Sequence of chain A:
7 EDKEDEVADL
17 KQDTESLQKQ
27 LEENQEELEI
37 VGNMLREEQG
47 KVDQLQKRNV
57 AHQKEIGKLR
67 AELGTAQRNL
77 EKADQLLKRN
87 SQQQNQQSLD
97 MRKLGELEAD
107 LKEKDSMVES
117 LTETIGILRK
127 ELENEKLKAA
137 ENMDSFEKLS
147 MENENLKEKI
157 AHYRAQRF

Interface contacts:
Residue L23 in chain A contacts residue T20 in chain B (closest heavy-atom distance 3.4 Å).
Residue Q93 in chain A interacts with residue Q92 in chain B (closest heavy-atom distance 2.9 Å).
Residue L145 in chain A contacts residue L145 in chain B (closest heavy-atom distance 3.3 Å).
Residue D96 in chain A interacts with residue D96 in chain B (closest heavy-atom distance 3.4 Å).
Residue Q24 in chain A is in contact with residue L23 in chain B (closest heavy-atom distance 3.0 Å).
Residue K132 in chain A interacts with residue E131 in chain B (closest heavy-atom distance 3.2 Å).
Residue L34 in chain A contacts residue L34 in chain B (closest heavy-atom distance 3.1 Å).
Residue V48 in chain A contacts residue E44 in chain B (closest heavy-atom distance 3.1 Å).
Residue N55 in chain A interacts with residue N55 in chain B (closest heavy-atom distance 3.1 Å).
Residue T20 in chain A contacts residue T20 in chain B (closest heavy-atom distance 3.0 Å).
Residue L27 in chain A interacts with residue L27 in chain B (closest heavy-atom distance 3.2 Å).
Residue L117 in chain A is in contact with residue T118 in chain B (closest heavy-atom distance 3.4 Å).
Residue N149 in chain A interacts with residue N149 in chain B (closest heavy-atom distance 3.1 Å).
Residue I62 in chain A contacts residue I62 in chain B (closest heavy-atom distance 3.0 Å).
Residue L103 in chain A interacts with residue L107 in chain B (closest heavy-atom distance 3.2 Å).
Residue Q52 in chain A contacts residue L51 in chain B (closest heavy-atom distance 3.1 Å).
Residue L100 in chain A contacts residue L100 in chain B (closest heavy-atom distance 3.4 Å).
Residue N86 in chain A interacts with residue N86 in chain B (closest heavy-atom distance 2.5 Å).
Residue L41 in chain A contacts residue M40 in chain B (closest heavy-atom distance 3.4 Å).
Residue D111 in chain A contacts residue K110 in chain B (closest heavy-atom distance 3.1 Å).
Residue K153 in chain A contacts residue E148 in chain B (closest heavy-atom distance 3.0 Å).
Residue N75 in chain A interacts with residue L76 in chain B (closest heavy-atom distance 3.1 Å).
Residue I121 in chain A is in contact with residue I121 in chain B (closest heavy-atom distance 3.2 Å).
Residue E44 in chain A interacts with residue V48 in chain B (closest heavy-atom distance 3.1 Å).
Residue K155 in chain A contacts residue R160 in chain B (closest heavy-atom distance 2.7 Å).
Residue Q26 in chain A is in contact with residue L27 in chain B (closest heavy-atom distance 3.4 Å).
Residue L76 in chain A contacts residue L76 in chain B (closest heavy-atom distance 3.4 Å).
Residue L107 in chain A contacts residue L107 in chain B (closest heavy-atom distance 3.4 Å).
Residue Q89 in chain A is in contact with residue Q89 in chain B (closest heavy-atom distance 3.1 Å).
Residue I121 in chain A interacts with residue T120 in chain B (closest heavy-atom distance 3.0 Å).
Residue L83 in chain A interacts with residue L83 in chain B (closest heavy-atom distance 3.2 Å).
Residue E68 in chain A interacts with residue L69 in chain B (closest heavy-atom distance 3.2 Å).
Residue L16 in chain A is in contact with residue K17 in chain B (closest heavy-atom distance 3.4 Å).
Residue Q31 in chain A is in contact with residue N30 in chain B (closest heavy-atom distance 2.7 Å).
Residue N55 in chain A is in contact with residue R54 in chain B (closest heavy-atom distance 3.0 Å).
Residue N30 in chain A interacts with residue N30 in chain B (closest heavy-atom distance 2.9 Å).
Residue L124 in chain A is in contact with residue R125 in chain B (closest heavy-atom distance 3.2 Å).
Residue E61 in chain A contacts residue R66 in chain B (closest heavy-atom distance 3.2 Å).
Residue L27 in chain A is in contact with residue Q26 in chain B (closest heavy-atom distance 3.2 Å).
Residue E104 in chain A contacts residue L103 in chain B (closest heavy-atom distance 3.3 Å).
Residue K110 in chain A contacts residue D111 in chain B (closest heavy-atom distance 2.9 Å).
Residue V13 in chain A is in contact with residue L16 in chain B (closest heavy-atom distance 3.2 Å).
Residue L76 in chain A is in contact with residue N75 in chain B (closest heavy-atom distance 3.1 Å).
Residue N30 in chain A contacts residue Q31 in chain B (closest heavy-atom distance 3.2 Å).
Residue M113 in chain A interacts with residue V114 in chain B (closest heavy-atom distance 3.4 Å).
Residue N149 in chain A is in contact with residue L145 in chain B (closest heavy-atom distance 3.2 Å).
Residue Q93 in chain A is in contact with residue D96 in chain B (closest heavy-atom distance 3.2 Å).
Residue A72 in chain A is in contact with residue A72 in chain B (closest heavy-atom distance 3.3 Å).
Residue E131 in chain A contacts residue E131 in chain B (closest heavy-atom distance 3.4 Å).
Residue Q59 in chain A contacts residue H58 in chain B (closest heavy-atom distance 3.1 Å).
Residue L117 in chain A is in contact with residue I121 in chain B (closest heavy-atom distance 3.4 Å).
Residue L103 in chain A is in contact with residue L103 in chain B (closest heavy-atom distance 3.1 Å).
Residue V48 in chain A contacts residue V48 in chain B (closest heavy-atom distance 3.2 Å).
Residue L100 in chain A contacts residue L103 in chain B (closest heavy-atom distance 3.4 Å).
Residue M40 in chain A is in contact with residue L41 in chain B (closest heavy-atom distance 3.4 Å).
Residue M97 in chain A interacts with residue D96 in chain B (closest heavy-atom distance 3.0 Å).
Residue V37 in chain A interacts with residue V37 in chain B (closest heavy-atom distance 3.1 Å).
Residue E44 in chain A contacts residue Q45 in chain B (closest heavy-atom distance 3.2 Å).
Residue D96 in chain A is in contact with residue L100 in chain B (closest heavy-atom distance 3.2 Å).
Residue L82 in chain A is in contact with residue L83 in chain B (closest heavy-atom distance 3.4 Å).

These two protein chains interact to form a complex.

Sequence of chain B:
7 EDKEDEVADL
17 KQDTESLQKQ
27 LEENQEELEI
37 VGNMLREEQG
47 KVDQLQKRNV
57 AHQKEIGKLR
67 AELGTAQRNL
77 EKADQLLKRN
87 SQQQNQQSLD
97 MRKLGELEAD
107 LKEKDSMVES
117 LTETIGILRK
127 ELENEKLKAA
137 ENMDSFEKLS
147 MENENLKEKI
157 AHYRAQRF